Interface contacts:
Residue L32 in protein 2 interacts with residue N15 in protein 1 (closest heavy-atom distance 2.8 Å).
Residue L34 in protein 2 interacts with residue N19 in protein 1 (closest heavy-atom distance 2.9 Å).
Residue L62 in protein 2 contacts residue L67 in protein 1 (closest heavy-atom distance 3.0 Å).
Residue D33 in protein 2 interacts with residue N20 in protein 1 (closest heavy-atom distance 2.8 Å).
Residue W14 in protein 2 interacts with residue W14 in protein 1 (closest heavy-atom distance 3.3 Å).
Residue I85 in protein 2 contacts residue I79 in protein 1 (closest heavy-atom distance 3.3 Å).
Residue I97 in protein 2 contacts residue D108 in protein 1 (closest heavy-atom distance 3.2 Å).
Residue R58 in protein 2 interacts with residue S64 in protein 1 (closest heavy-atom distance 3.2 Å).
Residue F112 in protein 2 interacts with residue D105 in protein 1 (closest heavy-atom distance 3.2 Å).
Residue T53 in protein 2 interacts with residue S35 in protein 1 (closest heavy-atom distance 3.2 Å).
Residue K45 in protein 2 contacts residue N22 in protein 1 (closest heavy-atom distance 2.8 Å).
Residue S94 in protein 2 interacts with residue G99 in protein 1 (closest heavy-atom distance 2.7 Å).
Residue G113 in protein 2 interacts with residue A106 in protein 1 (closest heavy-atom distance 3.0 Å).
Residue F112 in protein 2 contacts residue T104 in protein 1 (closest heavy-atom distance 3.3 Å).
Residue G29 in protein 2 is in contact with residue G13 in protein 1 (closest heavy-atom distance 2.7 Å).
Residue A31 in protein 2 interacts with residue N15 in protein 1 (closest heavy-atom distance 3.2 Å).
Residue S35 in protein 2 contacts residue N19 in protein 1 (closest heavy-atom distance 3.1 Å).
Residue F112 in protein 2 contacts residue D108 in protein 1 (closest heavy-atom distance 2.8 Å).
Residue S36 in protein 2 interacts with residue N19 in protein 1 (closest heavy-atom distance 3.0 Å).
Residue R58 in protein 2 interacts with residue T61 in protein 1 (closest heavy-atom distance 3.1 Å).
Residue L32 in protein 2 contacts residue T17 in protein 1 (closest heavy-atom distance 3.0 Å).
Residue K96 in protein 2 contacts residue T104 in protein 1 (closest heavy-atom distance 2.8 Å).
Residue V52 in protein 2 is in contact with residue S35 in protein 1 (closest heavy-atom distance 2.9 Å).
Residue V100 in protein 2 contacts residue N107 in protein 1 (closest heavy-atom distance 2.8 Å).
Residue L34 in protein 2 contacts residue V18 in protein 1 (closest heavy-atom distance 3.0 Å).
Residue T86 in protein 2 interacts with residue P83 in protein 1 (closest heavy-atom distance 3.0 Å).
Residue N111 in protein 2 interacts with residue D108 in protein 1 (closest heavy-atom distance 3.1 Å).
Residue K96 in protein 2 is in contact with residue E102 in protein 1 (closest heavy-atom distance 3.1 Å).
Residue S88 in protein 2 contacts residue Q95 in protein 1 (closest heavy-atom distance 3.2 Å).
Residue L34 in protein 2 interacts with residue T17 in protein 1 (closest heavy-atom distance 2.9 Å).
Residue N111 in protein 2 interacts with residue A106 in protein 1 (closest heavy-atom distance 3.1 Å).
Residue V110 in protein 2 is in contact with residue V110 in protein 1 (closest heavy-atom distance 3.3 Å).
Residue V52 in protein 2 is in contact with residue D33 in protein 1 (closest heavy-atom distance 2.9 Å).
Residue L60 in protein 2 interacts with residue K66 in protein 1 (closest heavy-atom distance 2.9 Å).
Residue L62 in protein 2 contacts residue K66 in protein 1 (closest heavy-atom distance 3.0 Å).
Residue E119 in protein 2 is in contact with residue I118 in protein 1 (closest heavy-atom distance 3.2 Å).
Residue Q95 in protein 2 contacts residue A101 in protein 1 (closest heavy-atom distance 3.0 Å).
Residue G47 in protein 2 is in contact with residue T24 in protein 1 (closest heavy-atom distance 3.0 Å).
Residue G99 in protein 2 is in contact with residue N107 in protein 1 (closest heavy-atom distance 3.2 Å).
Residue N50 in protein 2 contacts residue T24 in protein 1 (closest heavy-atom distance 2.6 Å).
Residue D33 in protein 2 is in contact with residue T17 in protein 1 (closest heavy-atom distance 2.7 Å).
Residue K96 in protein 2 contacts residue D108 in protein 1 (closest heavy-atom distance 2.9 Å).
Residue I90 in protein 2 interacts with residue T98 in protein 1 (closest heavy-atom distance 3.0 Å).
Residue F54 in protein 2 is in contact with residue G37 in protein 1 (closest heavy-atom distance 2.8 Å).
Residue D55 in protein 2 is in contact with residue S38 in protein 1 (closest heavy-atom distance 2.5 Å).
Residue F54 in protein 2 is in contact with residue S36 in protein 1 (closest heavy-atom distance 3.3 Å).
Residue G30 in protein 2 contacts residue N15 in protein 1 (closest heavy-atom distance 2.8 Å).
Residue R58 in protein 2 contacts residue K63 in protein 1 (closest heavy-atom distance 2.8 Å).
Residue D59 in protein 2 contacts residue K63 in protein 1 (closest heavy-atom distance 3.3 Å).
Residue I97 in protein 2 interacts with residue A109 in protein 1 (closest heavy-atom distance 2.9 Å).
Residue K45 in protein 2 contacts residue T24 in protein 1 (closest heavy-atom distance 2.7 Å).
Residue L60 in protein 2 is in contact with residue S64 in protein 1 (closest heavy-atom distance 3.0 Å).
Residue N50 in protein 2 contacts residue L32 in protein 1 (closest heavy-atom distance 3.1 Å).
Residue T61 in protein 2 contacts residue K66 in protein 1 (closest heavy-atom distance 3.3 Å).
Residue L60 in protein 2 is in contact with residue I65 in protein 1 (closest heavy-atom distance 3.3 Å).
Residue A92 in protein 2 contacts residue T98 in protein 1 (closest heavy-atom distance 2.8 Å).
Residue F54 in protein 2 contacts residue L41 in protein 1 (closest heavy-atom distance 3.2 Å).
Residue D59 in protein 2 is in contact with residue S64 in protein 1 (closest heavy-atom distance 2.6 Å).
Residue N50 in protein 2 is in contact with residue A31 in protein 1 (closest heavy-atom distance 3.0 Å).
Residue F54 in protein 2 interacts with residue S35 in protein 1 (closest heavy-atom distance 2.9 Å).

Sequence of protein 2:
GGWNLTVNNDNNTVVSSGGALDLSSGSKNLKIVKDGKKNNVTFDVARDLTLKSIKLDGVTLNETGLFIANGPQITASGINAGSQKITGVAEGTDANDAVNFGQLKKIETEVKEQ

Sequence of protein 1:
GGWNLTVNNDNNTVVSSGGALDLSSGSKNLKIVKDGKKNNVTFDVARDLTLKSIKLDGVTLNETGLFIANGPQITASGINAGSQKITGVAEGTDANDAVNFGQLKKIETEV

The following describes two proteins that form a bound complex.